Sequence of protein 2:
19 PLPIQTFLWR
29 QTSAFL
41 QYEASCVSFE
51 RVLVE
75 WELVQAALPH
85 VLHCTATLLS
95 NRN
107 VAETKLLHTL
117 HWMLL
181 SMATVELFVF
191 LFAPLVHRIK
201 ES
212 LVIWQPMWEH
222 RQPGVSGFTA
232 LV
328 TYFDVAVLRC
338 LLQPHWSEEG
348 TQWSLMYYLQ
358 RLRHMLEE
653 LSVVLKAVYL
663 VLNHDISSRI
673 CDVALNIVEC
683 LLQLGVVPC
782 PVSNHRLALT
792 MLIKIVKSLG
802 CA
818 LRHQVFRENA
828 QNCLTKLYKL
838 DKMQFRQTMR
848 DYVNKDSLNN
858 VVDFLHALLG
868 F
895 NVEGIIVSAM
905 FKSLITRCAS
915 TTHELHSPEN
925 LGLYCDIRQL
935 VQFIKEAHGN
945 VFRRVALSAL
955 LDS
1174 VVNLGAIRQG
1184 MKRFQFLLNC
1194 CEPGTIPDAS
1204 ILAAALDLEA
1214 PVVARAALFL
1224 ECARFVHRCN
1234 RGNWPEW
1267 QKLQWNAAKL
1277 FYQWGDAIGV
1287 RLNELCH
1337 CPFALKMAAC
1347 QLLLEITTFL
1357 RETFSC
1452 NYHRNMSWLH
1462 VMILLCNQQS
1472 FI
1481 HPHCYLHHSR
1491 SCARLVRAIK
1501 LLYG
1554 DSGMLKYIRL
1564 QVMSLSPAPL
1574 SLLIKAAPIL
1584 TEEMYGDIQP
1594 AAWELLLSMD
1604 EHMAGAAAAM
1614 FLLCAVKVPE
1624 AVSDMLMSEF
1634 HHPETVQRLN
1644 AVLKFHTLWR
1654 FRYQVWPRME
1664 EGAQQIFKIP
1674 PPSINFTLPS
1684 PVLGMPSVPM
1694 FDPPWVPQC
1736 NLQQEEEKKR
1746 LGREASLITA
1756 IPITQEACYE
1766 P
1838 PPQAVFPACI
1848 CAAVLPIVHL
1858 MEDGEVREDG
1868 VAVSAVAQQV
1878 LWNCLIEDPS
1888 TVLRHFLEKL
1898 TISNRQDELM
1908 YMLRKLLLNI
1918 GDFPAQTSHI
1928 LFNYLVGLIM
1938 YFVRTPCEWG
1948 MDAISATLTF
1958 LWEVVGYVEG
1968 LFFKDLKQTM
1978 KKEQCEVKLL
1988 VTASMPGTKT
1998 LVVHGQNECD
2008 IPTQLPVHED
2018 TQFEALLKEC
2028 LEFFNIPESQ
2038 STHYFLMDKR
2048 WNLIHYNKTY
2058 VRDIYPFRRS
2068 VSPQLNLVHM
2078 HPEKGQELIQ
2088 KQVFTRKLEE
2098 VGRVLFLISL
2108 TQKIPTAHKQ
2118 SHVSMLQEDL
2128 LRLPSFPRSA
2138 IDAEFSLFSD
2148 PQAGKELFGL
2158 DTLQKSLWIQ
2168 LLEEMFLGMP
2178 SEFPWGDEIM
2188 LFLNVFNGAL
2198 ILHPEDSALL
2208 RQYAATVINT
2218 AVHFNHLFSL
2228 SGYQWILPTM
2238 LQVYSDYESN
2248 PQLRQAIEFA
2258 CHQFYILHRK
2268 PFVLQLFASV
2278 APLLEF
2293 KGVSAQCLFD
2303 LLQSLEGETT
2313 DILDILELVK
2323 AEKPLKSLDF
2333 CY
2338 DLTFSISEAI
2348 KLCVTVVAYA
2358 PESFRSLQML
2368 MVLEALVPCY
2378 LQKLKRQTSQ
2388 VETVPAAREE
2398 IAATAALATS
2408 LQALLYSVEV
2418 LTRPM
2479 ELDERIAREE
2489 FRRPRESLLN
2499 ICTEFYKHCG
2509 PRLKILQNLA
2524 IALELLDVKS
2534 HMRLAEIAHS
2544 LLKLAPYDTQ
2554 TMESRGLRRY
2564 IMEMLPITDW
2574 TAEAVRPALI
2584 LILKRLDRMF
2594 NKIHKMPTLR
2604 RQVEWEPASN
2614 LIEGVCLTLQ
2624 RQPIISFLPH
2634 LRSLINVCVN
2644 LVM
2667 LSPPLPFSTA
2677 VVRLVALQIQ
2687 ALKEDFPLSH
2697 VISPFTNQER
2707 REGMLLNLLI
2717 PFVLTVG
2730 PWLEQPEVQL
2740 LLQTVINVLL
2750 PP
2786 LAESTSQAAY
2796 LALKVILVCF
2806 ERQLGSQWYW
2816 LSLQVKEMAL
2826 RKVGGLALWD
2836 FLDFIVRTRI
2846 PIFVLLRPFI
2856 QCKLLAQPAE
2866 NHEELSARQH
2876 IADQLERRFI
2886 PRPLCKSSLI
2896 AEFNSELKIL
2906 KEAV

Contacts between the two chains:
Residue A2275 in protein 2 interacts with residue F666 in protein 1 (closest heavy-atom distance 3.6 Å).
Residue Q2272 in protein 2 is in contact with residue F662 in protein 1 (closest heavy-atom distance 3.8 Å).
Residue E2345 in protein 2 is in contact with residue P656 in protein 1 (closest heavy-atom distance 3.2 Å).
Residue L2227 in protein 2 is in contact with residue R669 in protein 1 (closest heavy-atom distance 3.3 Å).
Residue D2243 in protein 2 interacts with residue S713 in protein 1 (closest heavy-atom distance 2.9 Å).
Residue P2131 in protein 2 interacts with residue R737 in protein 1 (closest heavy-atom distance 3.7 Å).
Residue Y2356 in protein 2 interacts with residue E660 in protein 1 (closest heavy-atom distance 2.4 Å).
Residue I2198 in protein 2 is in contact with residue A725 in protein 1 (closest heavy-atom distance 3.7 Å).
Residue Y2413 in protein 2 interacts with residue P650 in protein 1 (closest heavy-atom distance 3.6 Å).
Residue K2348 in protein 2 interacts with residue P656 in protein 1 (closest heavy-atom distance 3.9 Å).
Residue D2331 in protein 2 is in contact with residue R659 in protein 1 (closest heavy-atom distance 2.9 Å).
Residue M2187 in protein 2 is in contact with residue Q736 in protein 1 (closest heavy-atom distance 3.8 Å).
Residue Y2334 in protein 2 interacts with residue K657 in protein 1 (closest heavy-atom distance 3.4 Å).
Residue L2349 in protein 2 interacts with residue P656 in protein 1 (closest heavy-atom distance 3.8 Å).
Residue E2202 in protein 2 contacts residue R717 in protein 1 (closest heavy-atom distance 2.7 Å).
Residue L2271 in protein 2 contacts residue F666 in protein 1 (closest heavy-atom distance 3.4 Å).
Residue V2351 in protein 2 is in contact with residue F653 in protein 1 (closest heavy-atom distance 3.6 Å).
Residue S2226 in protein 2 interacts with residue F662 in protein 1 (closest heavy-atom distance 3.5 Å).
Residue F2142 in protein 2 contacts residue V726 in protein 1 (closest heavy-atom distance 3.8 Å).
Residue D2184 in protein 2 interacts with residue Q736 in protein 1 (closest heavy-atom distance 3.4 Å).
Residue S2228 in protein 2 contacts residue Q665 in protein 1 (closest heavy-atom distance 3.9 Å).
Residue L2188 in protein 2 is in contact with residue C733 in protein 1 (closest heavy-atom distance 3.8 Å).
Residue I2198 in protein 2 interacts with residue K722 in protein 1 (closest heavy-atom distance 3.8 Å).
Residue D2007 in protein 2 is in contact with residue R1598 in protein 1 (closest heavy-atom distance 3.9 Å).
Residue C2006 in protein 2 interacts with residue I1594 in protein 1 (closest heavy-atom distance 3.5 Å).
Residue F2142 in protein 2 interacts with residue E723 in protein 1 (closest heavy-atom distance 3.5 Å).
Residue L2199 in protein 2 interacts with residue K722 in protein 1 (closest heavy-atom distance 3.4 Å).
Residue P2268 in protein 2 contacts residue F662 in protein 1 (closest heavy-atom distance 3.6 Å).
Residue R2135 in protein 2 is in contact with residue L730 in protein 1 (closest heavy-atom distance 3.7 Å).
Residue A2410 in protein 2 interacts with residue P650 in protein 1 (closest heavy-atom distance 3.5 Å).
Residue L2227 in protein 2 contacts residue F662 in protein 1 (closest heavy-atom distance 3.4 Å).
Residue A2410 in protein 2 interacts with residue L649 in protein 1 (closest heavy-atom distance 3.6 Å).
Residue E2179 in protein 2 contacts residue V821 in protein 1 (closest heavy-atom distance 3.7 Å).
Residue A2410 in protein 2 contacts residue F653 in protein 1 (closest heavy-atom distance 3.7 Å).
Residue L2188 in protein 2 contacts residue R737 in protein 1 (closest heavy-atom distance 3.3 Å).
Residue L2130 in protein 2 interacts with residue R737 in protein 1 (closest heavy-atom distance 2.8 Å).
Residue T2352 in protein 2 is in contact with residue F653 in protein 1 (closest heavy-atom distance 3.8 Å).
Residue S2228 in protein 2 contacts residue R669 in protein 1 (closest heavy-atom distance 3.1 Å).
Residue Y2244 in protein 2 contacts residue A716 in protein 1 (closest heavy-atom distance 3.3 Å).
Residue Y2356 in protein 2 contacts residue M663 in protein 1 (closest heavy-atom distance 3.4 Å).
Residue A2357 in protein 2 interacts with residue I667 in protein 1 (closest heavy-atom distance 3.6 Å).
Residue Y2244 in protein 2 contacts residue S713 in protein 1 (closest heavy-atom distance 3.1 Å).
Residue N2191 in protein 2 is in contact with residue I729 in protein 1 (closest heavy-atom distance 3.5 Å).
Residue R2362 in protein 2 interacts with residue F666 in protein 1 (closest heavy-atom distance 3.2 Å).
Residue N2191 in protein 2 contacts residue C733 in protein 1 (closest heavy-atom distance 3.5 Å).
Residue V2353 in protein 2 is in contact with residue M663 in protein 1 (closest heavy-atom distance 3.9 Å).
Residue S2414 in protein 2 is in contact with residue K648 in protein 1 (closest heavy-atom distance 3.6 Å).
Residue S2246 in protein 2 contacts residue S713 in protein 1 (closest heavy-atom distance 3.5 Å).
Residue L2227 in protein 2 is in contact with residue Q665 in protein 1 (closest heavy-atom distance 2.5 Å).
Residue S2414 in protein 2 is in contact with residue L649 in protein 1 (closest heavy-atom distance 3.5 Å).
Residue L2271 in protein 2 is in contact with residue F662 in protein 1 (closest heavy-atom distance 3.4 Å).
Residue Y2356 in protein 2 interacts with residue I667 in protein 1 (closest heavy-atom distance 3.8 Å).
Residue T2352 in protein 2 contacts residue P656 in protein 1 (closest heavy-atom distance 3.7 Å).
Residue L2199 in protein 2 interacts with residue V726 in protein 1 (closest heavy-atom distance 3.9 Å).
Residue Q2231 in protein 2 is in contact with residue R669 in protein 1 (closest heavy-atom distance 3.2 Å).
Residue L2128 in protein 2 contacts residue R737 in protein 1 (closest heavy-atom distance 3.4 Å).
Residue N2004 in protein 2 is in contact with residue R1598 in protein 1 (closest heavy-atom distance 3.9 Å).
Residue T2352 in protein 2 interacts with residue I646 in protein 1 (closest heavy-atom distance 3.9 Å).
Residue I2138 in protein 2 is in contact with residue V726 in protein 1 (closest heavy-atom distance 3.7 Å).
Residue E2005 in protein 2 is in contact with residue R1598 in protein 1 (closest heavy-atom distance 3.9 Å).

These two protein chains interact to form a complex.

Sequence of protein 1:
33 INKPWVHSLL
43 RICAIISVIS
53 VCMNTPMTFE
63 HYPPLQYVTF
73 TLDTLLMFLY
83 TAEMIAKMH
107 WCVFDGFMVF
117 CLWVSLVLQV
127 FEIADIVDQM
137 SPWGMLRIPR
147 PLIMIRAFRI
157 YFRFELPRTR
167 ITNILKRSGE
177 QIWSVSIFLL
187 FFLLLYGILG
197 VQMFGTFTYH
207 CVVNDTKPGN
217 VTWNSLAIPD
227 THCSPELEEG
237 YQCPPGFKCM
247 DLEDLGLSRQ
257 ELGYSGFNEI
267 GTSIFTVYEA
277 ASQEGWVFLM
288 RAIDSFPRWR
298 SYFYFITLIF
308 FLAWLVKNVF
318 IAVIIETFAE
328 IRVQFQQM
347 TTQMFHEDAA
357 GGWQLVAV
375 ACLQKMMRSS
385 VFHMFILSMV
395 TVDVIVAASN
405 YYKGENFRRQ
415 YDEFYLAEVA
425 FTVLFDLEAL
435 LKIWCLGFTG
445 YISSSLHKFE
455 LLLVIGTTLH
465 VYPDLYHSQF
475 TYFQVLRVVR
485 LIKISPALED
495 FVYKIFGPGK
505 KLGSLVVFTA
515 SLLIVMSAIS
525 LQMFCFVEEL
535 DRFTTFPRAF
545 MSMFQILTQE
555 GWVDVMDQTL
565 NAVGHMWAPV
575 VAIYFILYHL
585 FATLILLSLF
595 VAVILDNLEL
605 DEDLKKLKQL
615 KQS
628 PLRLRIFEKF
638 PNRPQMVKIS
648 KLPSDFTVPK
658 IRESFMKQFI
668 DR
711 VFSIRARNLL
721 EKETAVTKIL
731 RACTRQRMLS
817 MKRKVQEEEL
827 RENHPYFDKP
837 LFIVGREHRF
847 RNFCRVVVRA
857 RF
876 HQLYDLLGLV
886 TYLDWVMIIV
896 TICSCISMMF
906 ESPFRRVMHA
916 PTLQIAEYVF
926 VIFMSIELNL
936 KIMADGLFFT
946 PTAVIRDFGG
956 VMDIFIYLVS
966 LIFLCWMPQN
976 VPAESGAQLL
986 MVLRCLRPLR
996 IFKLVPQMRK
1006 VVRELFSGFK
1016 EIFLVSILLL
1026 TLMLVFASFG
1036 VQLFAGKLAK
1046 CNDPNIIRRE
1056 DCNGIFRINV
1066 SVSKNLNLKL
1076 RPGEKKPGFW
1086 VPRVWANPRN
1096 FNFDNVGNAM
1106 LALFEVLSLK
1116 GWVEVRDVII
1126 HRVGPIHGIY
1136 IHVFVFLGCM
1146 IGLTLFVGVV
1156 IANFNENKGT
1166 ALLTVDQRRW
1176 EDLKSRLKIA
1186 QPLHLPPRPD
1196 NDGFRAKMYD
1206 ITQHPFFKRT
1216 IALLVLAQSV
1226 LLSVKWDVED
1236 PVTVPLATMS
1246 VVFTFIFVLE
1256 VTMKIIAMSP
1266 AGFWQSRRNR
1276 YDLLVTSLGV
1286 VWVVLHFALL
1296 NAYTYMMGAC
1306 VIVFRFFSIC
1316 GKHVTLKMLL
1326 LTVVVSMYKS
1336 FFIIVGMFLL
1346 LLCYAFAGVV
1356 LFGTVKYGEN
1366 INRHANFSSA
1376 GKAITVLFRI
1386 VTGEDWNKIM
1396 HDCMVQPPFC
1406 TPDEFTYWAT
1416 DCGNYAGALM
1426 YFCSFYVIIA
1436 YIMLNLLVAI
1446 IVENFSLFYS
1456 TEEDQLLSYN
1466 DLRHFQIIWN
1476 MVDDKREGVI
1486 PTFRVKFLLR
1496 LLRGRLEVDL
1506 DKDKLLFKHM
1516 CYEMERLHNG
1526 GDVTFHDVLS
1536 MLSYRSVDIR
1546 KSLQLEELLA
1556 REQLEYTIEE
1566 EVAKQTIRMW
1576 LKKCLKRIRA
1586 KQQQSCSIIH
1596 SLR